The following describes two proteins that form a bound complex.

Sequence of the second protein:
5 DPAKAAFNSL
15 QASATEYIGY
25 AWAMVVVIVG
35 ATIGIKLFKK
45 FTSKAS

Sequence of the first protein:
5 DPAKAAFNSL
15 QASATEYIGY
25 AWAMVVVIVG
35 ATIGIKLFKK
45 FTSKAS

Interface contacts:
Residue A18 in the second protein contacts residue M28 in the first protein (closest heavy-atom distance 4.6 Å).
Residue K40 in the second protein is in contact with residue S50 in the first protein (closest heavy-atom distance 3.2 Å).
Residue W26 in the second protein contacts residue I39 in the first protein (closest heavy-atom distance 3.6 Å).
Residue I22 in the second protein interacts with residue A35 in the first protein (closest heavy-atom distance 3.6 Å).
Residue K8 in the second protein contacts residue Y24 in the first protein (closest heavy-atom distance 2.9 Å).
Residue F11 in the second protein contacts residue Y24 in the first protein (closest heavy-atom distance 3.5 Å).
Residue V33 in the second protein is in contact with residue K43 in the first protein (closest heavy-atom distance 3.9 Å).
Residue D5 in the second protein is in contact with residue E20 in the first protein (closest heavy-atom distance 4.9 Å).
Residue V29 in the second protein contacts residue K43 in the first protein (closest heavy-atom distance 4.1 Å).
Residue A25 in the second protein is in contact with residue I39 in the first protein (closest heavy-atom distance 4.3 Å).
Residue F11 in the second protein contacts residue Y21 in the first protein (closest heavy-atom distance 3.8 Å).
Residue T19 in the second protein is in contact with residue V31 in the first protein (closest heavy-atom distance 4.6 Å).
Residue A7 in the second protein contacts residue Y21 in the first protein (closest heavy-atom distance 3.4 Å).
Residue V30 in the second protein is in contact with residue F42 in the first protein (closest heavy-atom distance 4.8 Å).
Residue L14 in the second protein contacts residue M28 in the first protein (closest heavy-atom distance 4.1 Å).
Residue I37 in the second protein is in contact with residue T46 in the first protein (closest heavy-atom distance 3.5 Å).
Residue L41 in the second protein is in contact with residue S50 in the first protein (closest heavy-atom distance 4.1 Å).
Residue V29 in the second protein is in contact with residue I39 in the first protein (closest heavy-atom distance 4.1 Å).
Residue Q15 in the second protein contacts residue Y24 in the first protein (closest heavy-atom distance 5.0 Å).
Residue W26 in the second protein is in contact with residue F42 in the first protein (closest heavy-atom distance 3.9 Å).
Residue I22 in the second protein is in contact with residue V31 in the first protein (closest heavy-atom distance 3.7 Å).
Residue I37 in the second protein contacts residue S47 in the first protein (closest heavy-atom distance 4.5 Å).
Residue I22 in the second protein is in contact with residue I32 in the first protein (closest heavy-atom distance 4.4 Å).
Residue W26 in the second protein is in contact with residue A35 in the first protein (closest heavy-atom distance 4.5 Å).
Residue W26 in the second protein contacts residue G38 in the first protein (closest heavy-atom distance 3.8 Å).
Residue Q15 in the second protein is in contact with residue M28 in the first protein (closest heavy-atom distance 4.5 Å).
Residue V33 in the second protein contacts residue T46 in the first protein (closest heavy-atom distance 3.7 Å).
Residue K44 in the second protein is in contact with residue S50 in the first protein (closest heavy-atom distance 3.5 Å).
Residue I37 in the second protein is in contact with residue S50 in the first protein (closest heavy-atom distance 3.5 Å).
Residue V33 in the second protein is in contact with residue F42 in the first protein (closest heavy-atom distance 3.6 Å).
Residue Q15 in the second protein is in contact with residue V31 in the first protein (closest heavy-atom distance 3.8 Å).
Residue Q15 in the second protein interacts with residue A27 in the first protein (closest heavy-atom distance 4.2 Å).
Residue K40 in the second protein interacts with residue S47 in the first protein (closest heavy-atom distance 3.6 Å).
Residue F11 in the second protein interacts with residue A25 in the first protein (closest heavy-atom distance 4.2 Å).
Residue V29 in the second protein interacts with residue F42 in the first protein (closest heavy-atom distance 4.4 Å).
Residue A18 in the second protein interacts with residue I32 in the first protein (closest heavy-atom distance 3.8 Å).